Sequence of chain B:
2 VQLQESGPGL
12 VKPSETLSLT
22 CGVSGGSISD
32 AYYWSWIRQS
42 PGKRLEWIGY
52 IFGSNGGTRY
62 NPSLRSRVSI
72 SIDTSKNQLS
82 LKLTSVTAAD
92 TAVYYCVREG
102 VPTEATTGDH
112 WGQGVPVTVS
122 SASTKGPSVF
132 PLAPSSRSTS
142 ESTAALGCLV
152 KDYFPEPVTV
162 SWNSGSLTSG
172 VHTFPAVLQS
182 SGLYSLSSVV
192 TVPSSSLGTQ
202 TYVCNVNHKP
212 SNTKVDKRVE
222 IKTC

Sequence of chain A:
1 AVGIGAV

Contacts between the two chains:
Residue Y51 in chain B interacts with residue I4 in chain A (closest heavy-atom distance 3.6 Å).
Residue P103 in chain B interacts with residue V2 in chain A (closest heavy-atom distance 4.5 Å).
Residue E100 in chain B interacts with residue A6 in chain A (closest heavy-atom distance 4.5 Å).
Residue E100 in chain B is in contact with residue V2 in chain A (closest heavy-atom distance 2.7 Å).
Residue Y34 in chain B contacts residue G5 in chain A (closest heavy-atom distance 3.8 Å).
Residue Y51 in chain B interacts with residue A6 in chain A (closest heavy-atom distance 4.2 Å).
Residue V102 in chain B contacts residue V2 in chain A (closest heavy-atom distance 3.4 Å).
Residue D110 in chain B contacts residue G3 in chain A (closest heavy-atom distance 3.8 Å).
Residue E100 in chain B is in contact with residue A1 in chain A (closest heavy-atom distance 3.7 Å).
Residue T107 in chain B is in contact with residue V2 in chain A (closest heavy-atom distance 4.1 Å).
Residue Y51 in chain B interacts with residue V7 in chain A (closest heavy-atom distance 4.0 Å).
Residue Y34 in chain B contacts residue I4 in chain A (closest heavy-atom distance 4.0 Å).
Residue W48 in chain B contacts residue I4 in chain A (closest heavy-atom distance 3.9 Å).
Residue D110 in chain B contacts residue V2 in chain A (closest heavy-atom distance 3.4 Å).
Residue Y34 in chain B is in contact with residue A6 in chain A (closest heavy-atom distance 3.3 Å).
Residue G109 in chain B interacts with residue V2 in chain A (closest heavy-atom distance 4.9 Å).
Residue E100 in chain B contacts residue I4 in chain A (closest heavy-atom distance 3.5 Å).
Residue G101 in chain B contacts residue V2 in chain A (closest heavy-atom distance 3.0 Å).
Residue Y51 in chain B is in contact with residue G5 in chain A (closest heavy-atom distance 2.9 Å).
Residue E100 in chain B contacts residue G3 in chain A (closest heavy-atom distance 4.7 Å).
Residue S36 in chain B is in contact with residue I4 in chain A (closest heavy-atom distance 3.6 Å).
Residue D110 in chain B interacts with residue I4 in chain A (closest heavy-atom distance 4.4 Å).
Residue I38 in chain B interacts with residue I4 in chain A (closest heavy-atom distance 4.2 Å).
Residue E100 in chain B interacts with residue G5 in chain A (closest heavy-atom distance 3.5 Å).

These two protein chains interact to form a complex.